Sequence of the first protein:
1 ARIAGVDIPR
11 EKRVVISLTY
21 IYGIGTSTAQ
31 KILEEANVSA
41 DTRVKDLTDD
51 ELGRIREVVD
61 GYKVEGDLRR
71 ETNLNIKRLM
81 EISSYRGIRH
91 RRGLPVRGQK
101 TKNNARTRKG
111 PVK

Sequence of the second protein:
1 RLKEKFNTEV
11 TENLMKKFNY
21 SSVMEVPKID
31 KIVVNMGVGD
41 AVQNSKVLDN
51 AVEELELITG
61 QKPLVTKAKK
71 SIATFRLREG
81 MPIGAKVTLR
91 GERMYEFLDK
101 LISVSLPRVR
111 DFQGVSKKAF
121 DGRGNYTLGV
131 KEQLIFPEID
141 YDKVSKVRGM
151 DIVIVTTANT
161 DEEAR

Residue-level contacts at the interface:
Residue Q133 in the second protein contacts residue V6 in the first protein (closest heavy-atom distance 4.4 Å).

The following describes two proteins that form a bound complex.